Residue-level contacts at the interface:
Residue H71 in protein 1 is in contact with residue L2 in protein 2 (closest heavy-atom distance 4.0 Å).
Residue Y160 in protein 1 contacts residue N1 in protein 2 (closest heavy-atom distance 2.6 Å).
Residue K67 in protein 1 is in contact with residue V3 in protein 2 (closest heavy-atom distance 3.7 Å).
Residue L157 in protein 1 contacts residue V3 in protein 2 (closest heavy-atom distance 4.1 Å).
Residue Y8 in protein 1 interacts with residue L2 in protein 2 (closest heavy-atom distance 3.5 Å).
Residue W168 in protein 1 contacts residue N1 in protein 2 (closest heavy-atom distance 3.2 Å).
Residue F34 in protein 1 is in contact with residue N1 in protein 2 (closest heavy-atom distance 4.6 Å).
Residue M46 in protein 1 is in contact with residue L2 in protein 2 (closest heavy-atom distance 3.5 Å).
Residue T74 in protein 1 contacts residue T8 in protein 2 (closest heavy-atom distance 3.8 Å).
Residue D78 in protein 1 contacts residue V9 in protein 2 (closest heavy-atom distance 2.8 Å).
Residue Y172 in protein 1 is in contact with residue N1 in protein 2 (closest heavy-atom distance 2.8 Å).
Residue D78 in protein 1 is in contact with residue T8 in protein 2 (closest heavy-atom distance 3.3 Å).
Residue V77 in protein 1 is in contact with residue T8 in protein 2 (closest heavy-atom distance 3.8 Å).
Residue V153 in protein 1 contacts residue A7 in protein 2 (closest heavy-atom distance 3.8 Å).
Residue H71 in protein 1 contacts residue V3 in protein 2 (closest heavy-atom distance 3.5 Å).
Residue T81 in protein 1 contacts residue V9 in protein 2 (closest heavy-atom distance 4.0 Å).
Residue Y160 in protein 1 interacts with residue P4 in protein 2 (closest heavy-atom distance 3.9 Å).
Residue T74 in protein 1 is in contact with residue A7 in protein 2 (closest heavy-atom distance 3.7 Å).
Residue T144 in protein 1 is in contact with residue V9 in protein 2 (closest heavy-atom distance 2.7 Å).
Residue K147 in protein 1 is in contact with residue V9 in protein 2 (closest heavy-atom distance 3.2 Å).
Residue W148 in protein 1 is in contact with residue T8 in protein 2 (closest heavy-atom distance 2.9 Å).
Residue K67 in protein 1 interacts with residue N1 in protein 2 (closest heavy-atom distance 2.8 Å).
Residue A70 in protein 1 interacts with residue V6 in protein 2 (closest heavy-atom distance 5.0 Å).
Residue L82 in protein 1 interacts with residue V9 in protein 2 (closest heavy-atom distance 4.1 Å).
Residue R66 in protein 1 contacts residue P4 in protein 2 (closest heavy-atom distance 4.8 Å).
Residue K67 in protein 1 is in contact with residue P4 in protein 2 (closest heavy-atom distance 3.9 Å).
Residue Y160 in protein 1 is in contact with residue V3 in protein 2 (closest heavy-atom distance 3.5 Å).
Residue Y124 in protein 1 contacts residue V9 in protein 2 (closest heavy-atom distance 3.9 Å).
Residue Y100 in protein 1 contacts residue L2 in protein 2 (closest heavy-atom distance 3.4 Å).
Residue Y8 in protein 1 is in contact with residue N1 in protein 2 (closest heavy-atom distance 2.9 Å).
Residue Y60 in protein 1 contacts residue N1 in protein 2 (closest heavy-atom distance 4.2 Å).
Residue H71 in protein 1 interacts with residue V6 in protein 2 (closest heavy-atom distance 3.3 Å).
Residue Y117 in protein 1 is in contact with residue V9 in protein 2 (closest heavy-atom distance 3.8 Å).
Residue W148 in protein 1 interacts with residue A7 in protein 2 (closest heavy-atom distance 3.6 Å).
Residue M6 in protein 1 contacts residue N1 in protein 2 (closest heavy-atom distance 3.8 Å).
Residue T74 in protein 1 interacts with residue V6 in protein 2 (closest heavy-atom distance 2.8 Å).
Residue K67 in protein 1 interacts with residue L2 in protein 2 (closest heavy-atom distance 2.9 Å).
Residue D78 in protein 1 is in contact with residue A7 in protein 2 (closest heavy-atom distance 4.8 Å).
Residue R98 in protein 1 is in contact with residue A7 in protein 2 (closest heavy-atom distance 4.7 Å).
Residue V68 in protein 1 contacts residue L2 in protein 2 (closest heavy-atom distance 3.6 Å).
Residue Y160 in protein 1 contacts residue L2 in protein 2 (closest heavy-atom distance 3.7 Å).
Residue W148 in protein 1 interacts with residue V9 in protein 2 (closest heavy-atom distance 3.9 Å).
Residue E64 in protein 1 interacts with residue L2 in protein 2 (closest heavy-atom distance 2.9 Å).
Residue R98 in protein 1 contacts residue V6 in protein 2 (closest heavy-atom distance 3.4 Å).
Residue T164 in protein 1 is in contact with residue N1 in protein 2 (closest heavy-atom distance 3.7 Å).
Residue K147 in protein 1 interacts with residue T8 in protein 2 (closest heavy-atom distance 3.0 Å).
Residue E64 in protein 1 contacts residue N1 in protein 2 (closest heavy-atom distance 3.6 Å).
Residue F10 in protein 1 contacts residue L2 in protein 2 (closest heavy-atom distance 3.6 Å).
Residue Y100 in protein 1 interacts with residue V3 in protein 2 (closest heavy-atom distance 3.0 Å).

Sequence of protein 2:
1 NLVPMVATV

The following describes two proteins that form a bound complex.

Sequence of protein 1:
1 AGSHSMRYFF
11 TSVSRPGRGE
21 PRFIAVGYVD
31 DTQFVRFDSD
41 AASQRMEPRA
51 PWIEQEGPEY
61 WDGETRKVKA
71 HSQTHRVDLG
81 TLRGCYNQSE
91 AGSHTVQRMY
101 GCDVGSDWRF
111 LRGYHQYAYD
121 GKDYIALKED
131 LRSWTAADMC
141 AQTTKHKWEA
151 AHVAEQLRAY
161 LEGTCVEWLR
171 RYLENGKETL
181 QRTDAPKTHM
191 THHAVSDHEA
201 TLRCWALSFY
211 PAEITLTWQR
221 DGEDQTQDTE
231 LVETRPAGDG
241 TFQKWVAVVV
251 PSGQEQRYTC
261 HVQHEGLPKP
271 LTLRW